Contacts between the two chains:
Residue S112 in the second protein contacts residue S48 in the first protein (closest heavy-atom distance 4.8 Å).
Residue C32 in the second protein contacts residue Y56 in the first protein (closest heavy-atom distance 4.5 Å).
Residue T30 in the second protein contacts residue S48 in the first protein (closest heavy-atom distance 4.0 Å).
Residue M1 in the second protein interacts with residue K47 in the first protein (closest heavy-atom distance 3.8 Å).
Residue A31 in the second protein interacts with residue D51 in the first protein (closest heavy-atom distance 4.2 Å).
Residue N67 in the second protein interacts with residue R50 in the first protein (closest heavy-atom distance 4.2 Å).
Residue E115 in the second protein contacts residue K47 in the first protein (closest heavy-atom distance 2.5 Å).
Residue T30 in the second protein is in contact with residue D51 in the first protein (closest heavy-atom distance 4.1 Å).
Residue S33 in the second protein contacts residue Y56 in the first protein (closest heavy-atom distance 3.8 Å).
Residue T30 in the second protein contacts residue Y56 in the first protein (closest heavy-atom distance 4.8 Å).
Residue R166 in the second protein contacts residue K47 in the first protein (closest heavy-atom distance 3.8 Å).
Residue A31 in the second protein interacts with residue Y56 in the first protein (closest heavy-atom distance 3.2 Å).

The following describes two proteins that form a bound complex.

Sequence of the first protein:
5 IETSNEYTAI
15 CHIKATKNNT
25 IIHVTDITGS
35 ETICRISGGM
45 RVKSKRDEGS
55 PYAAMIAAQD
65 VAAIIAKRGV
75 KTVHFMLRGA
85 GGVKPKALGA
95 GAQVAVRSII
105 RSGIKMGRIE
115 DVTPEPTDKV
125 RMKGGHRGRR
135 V

Sequence of the second protein:
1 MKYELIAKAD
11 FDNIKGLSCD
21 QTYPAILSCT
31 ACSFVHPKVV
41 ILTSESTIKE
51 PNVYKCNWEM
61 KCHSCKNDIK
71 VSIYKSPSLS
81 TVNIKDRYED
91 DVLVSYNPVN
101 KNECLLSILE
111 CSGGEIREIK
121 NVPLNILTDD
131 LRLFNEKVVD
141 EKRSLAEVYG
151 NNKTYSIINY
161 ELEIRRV